This data describes a binding interaction between two proteins.

Residue-level contacts at the interface:
Residue K1092 in protein 2 is in contact with residue I236 in protein 1 (closest heavy-atom distance 3.3 Å).
Residue F476 in protein 2 interacts with residue S274 in protein 1 (closest heavy-atom distance 3.0 Å).
Residue T984 in protein 2 is in contact with residue N151 in protein 1 (closest heavy-atom distance 3.4 Å).
Residue L475 in protein 2 interacts with residue E277 in protein 1 (closest heavy-atom distance 2.7 Å).
Residue R73 in protein 2 interacts with residue S240 in protein 1 (closest heavy-atom distance 3.2 Å).
Residue T1009 in protein 2 contacts residue R119 in protein 1 (closest heavy-atom distance 3.1 Å).
Residue F1068 in protein 2 interacts with residue Q251 in protein 1 (closest heavy-atom distance 3.0 Å).
Residue V159 in protein 2 contacts residue A293 in protein 1 (closest heavy-atom distance 3.2 Å).
Residue T467 in protein 2 contacts residue E285 in protein 1 (closest heavy-atom distance 3.3 Å).
Residue R977 in protein 2 interacts with residue E147 in protein 1 (closest heavy-atom distance 3.0 Å).
Residue N1049 in protein 2 is in contact with residue A160 in protein 1 (closest heavy-atom distance 2.9 Å).
Residue F1017 in protein 2 interacts with residue L100 in protein 1 (closest heavy-atom distance 3.4 Å).
Residue F476 in protein 2 is in contact with residue E277 in protein 1 (closest heavy-atom distance 3.2 Å).
Residue G75 in protein 2 interacts with residue K162 in protein 1 (closest heavy-atom distance 3.0 Å).
Residue A1012 in protein 2 is in contact with residue K108 in protein 1 (closest heavy-atom distance 3.3 Å).
Residue H704 in protein 2 interacts with residue T167 in protein 1 (closest heavy-atom distance 3.1 Å).
Residue T1122 in protein 2 is in contact with residue N7 in protein 1 (closest heavy-atom distance 3.1 Å).
Residue R73 in protein 2 contacts residue E253 in protein 1 (closest heavy-atom distance 3.0 Å).
Residue R472 in protein 2 interacts with residue E285 in protein 1 (closest heavy-atom distance 2.7 Å).
Residue L1067 in protein 2 is in contact with residue L244 in protein 1 (closest heavy-atom distance 3.4 Å).
Residue T529 in protein 2 is in contact with residue W271 in protein 1 (closest heavy-atom distance 3.4 Å).
Residue E1094 in protein 2 interacts with residue R135 in protein 1 (closest heavy-atom distance 2.8 Å).
Residue K1092 in protein 2 contacts residue A234 in protein 1 (closest heavy-atom distance 2.9 Å).
Residue T1028 in protein 2 is in contact with residue L98 in protein 1 (closest heavy-atom distance 3.0 Å).
Residue D1046 in protein 2 interacts with residue L161 in protein 1 (closest heavy-atom distance 3.4 Å).
Residue A56 in protein 2 interacts with residue R267 in protein 1 (closest heavy-atom distance 3.4 Å).
Residue Q1045 in protein 2 contacts residue G46 in protein 1 (closest heavy-atom distance 2.9 Å).
Residue N1049 in protein 2 contacts residue E159 in protein 1 (closest heavy-atom distance 3.4 Å).
Residue Q1045 in protein 2 is in contact with residue V48 in protein 1 (closest heavy-atom distance 3.2 Å).
Residue E1031 in protein 2 contacts residue K56 in protein 1 (closest heavy-atom distance 3.4 Å).
Residue A1105 in protein 2 interacts with residue T134 in protein 1 (closest heavy-atom distance 3.2 Å).
Residue K1079 in protein 2 contacts residue E272 in protein 1 (closest heavy-atom distance 3.1 Å).
Residue G1008 in protein 2 contacts residue A157 in protein 1 (closest heavy-atom distance 3.0 Å).
Residue Q232 in protein 2 contacts residue E285 in protein 1 (closest heavy-atom distance 3.3 Å).
Residue F1103 in protein 2 is in contact with residue H132 in protein 1 (closest heavy-atom distance 3.3 Å).
Residue E1075 in protein 2 contacts residue Y5 in protein 1 (closest heavy-atom distance 2.8 Å).
Residue R1082 in protein 2 contacts residue Q269 in protein 1 (closest heavy-atom distance 3.0 Å).
Residue H704 in protein 2 is in contact with residue F188 in protein 1 (closest heavy-atom distance 3.3 Å).
Residue H478 in protein 2 interacts with residue S274 in protein 1 (closest heavy-atom distance 3.4 Å).
Residue A53 in protein 2 contacts residue R267 in protein 1 (closest heavy-atom distance 3.4 Å).
Residue R73 in protein 2 contacts residue K178 in protein 1 (closest heavy-atom distance 3.4 Å).
Residue T469 in protein 2 is in contact with residue E285 in protein 1 (closest heavy-atom distance 3.3 Å).
Residue R147 in protein 2 interacts with residue E282 in protein 1 (closest heavy-atom distance 2.6 Å).
Residue N1049 in protein 2 contacts residue A157 in protein 1 (closest heavy-atom distance 3.2 Å).
Residue P234 in protein 2 interacts with residue Q278 in protein 1 (closest heavy-atom distance 3.4 Å).
Residue N1049 in protein 2 interacts with residue F158 in protein 1 (closest heavy-atom distance 3.2 Å).
Residue F1088 in protein 2 is in contact with residue V241 in protein 1 (closest heavy-atom distance 3.3 Å).
Residue R977 in protein 2 interacts with residue T152 in protein 1 (closest heavy-atom distance 3.2 Å).
Residue E1094 in protein 2 interacts with residue K14 in protein 1 (closest heavy-atom distance 3.0 Å).
Residue H1038 in protein 2 contacts residue L49 in protein 1 (closest heavy-atom distance 2.8 Å).
Residue N1049 in protein 2 contacts residue L161 in protein 1 (closest heavy-atom distance 2.6 Å).
Residue L474 in protein 2 contacts residue E277 in protein 1 (closest heavy-atom distance 3.4 Å).
Residue Y708 in protein 2 contacts residue A165 in protein 1 (closest heavy-atom distance 3.4 Å).
Residue P700 in protein 2 contacts residue E189 in protein 1 (closest heavy-atom distance 2.9 Å).
Residue R73 in protein 2 is in contact with residue G239 in protein 1 (closest heavy-atom distance 3.4 Å).
Residue F1076 in protein 2 is in contact with residue F245 in protein 1 (closest heavy-atom distance 3.4 Å).
Residue L150 in protein 2 contacts residue K289 in protein 1 (closest heavy-atom distance 2.7 Å).
Residue G1078 in protein 2 is in contact with residue E272 in protein 1 (closest heavy-atom distance 3.1 Å).
Residue Y972 in protein 2 interacts with residue L244 in protein 1 (closest heavy-atom distance 2.8 Å).
Residue K1079 in protein 2 is in contact with residue Q269 in protein 1 (closest heavy-atom distance 3.2 Å).

Sequence of protein 1:
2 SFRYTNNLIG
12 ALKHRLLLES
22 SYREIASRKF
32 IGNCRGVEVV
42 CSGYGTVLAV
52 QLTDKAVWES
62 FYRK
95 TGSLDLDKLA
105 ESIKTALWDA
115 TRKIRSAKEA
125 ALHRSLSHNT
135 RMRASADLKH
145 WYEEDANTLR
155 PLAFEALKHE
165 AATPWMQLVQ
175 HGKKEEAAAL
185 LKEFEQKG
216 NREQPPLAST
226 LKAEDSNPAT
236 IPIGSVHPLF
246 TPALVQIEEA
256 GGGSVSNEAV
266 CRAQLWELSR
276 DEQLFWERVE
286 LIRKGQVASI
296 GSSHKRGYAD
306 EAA

Sequence of protein 2:
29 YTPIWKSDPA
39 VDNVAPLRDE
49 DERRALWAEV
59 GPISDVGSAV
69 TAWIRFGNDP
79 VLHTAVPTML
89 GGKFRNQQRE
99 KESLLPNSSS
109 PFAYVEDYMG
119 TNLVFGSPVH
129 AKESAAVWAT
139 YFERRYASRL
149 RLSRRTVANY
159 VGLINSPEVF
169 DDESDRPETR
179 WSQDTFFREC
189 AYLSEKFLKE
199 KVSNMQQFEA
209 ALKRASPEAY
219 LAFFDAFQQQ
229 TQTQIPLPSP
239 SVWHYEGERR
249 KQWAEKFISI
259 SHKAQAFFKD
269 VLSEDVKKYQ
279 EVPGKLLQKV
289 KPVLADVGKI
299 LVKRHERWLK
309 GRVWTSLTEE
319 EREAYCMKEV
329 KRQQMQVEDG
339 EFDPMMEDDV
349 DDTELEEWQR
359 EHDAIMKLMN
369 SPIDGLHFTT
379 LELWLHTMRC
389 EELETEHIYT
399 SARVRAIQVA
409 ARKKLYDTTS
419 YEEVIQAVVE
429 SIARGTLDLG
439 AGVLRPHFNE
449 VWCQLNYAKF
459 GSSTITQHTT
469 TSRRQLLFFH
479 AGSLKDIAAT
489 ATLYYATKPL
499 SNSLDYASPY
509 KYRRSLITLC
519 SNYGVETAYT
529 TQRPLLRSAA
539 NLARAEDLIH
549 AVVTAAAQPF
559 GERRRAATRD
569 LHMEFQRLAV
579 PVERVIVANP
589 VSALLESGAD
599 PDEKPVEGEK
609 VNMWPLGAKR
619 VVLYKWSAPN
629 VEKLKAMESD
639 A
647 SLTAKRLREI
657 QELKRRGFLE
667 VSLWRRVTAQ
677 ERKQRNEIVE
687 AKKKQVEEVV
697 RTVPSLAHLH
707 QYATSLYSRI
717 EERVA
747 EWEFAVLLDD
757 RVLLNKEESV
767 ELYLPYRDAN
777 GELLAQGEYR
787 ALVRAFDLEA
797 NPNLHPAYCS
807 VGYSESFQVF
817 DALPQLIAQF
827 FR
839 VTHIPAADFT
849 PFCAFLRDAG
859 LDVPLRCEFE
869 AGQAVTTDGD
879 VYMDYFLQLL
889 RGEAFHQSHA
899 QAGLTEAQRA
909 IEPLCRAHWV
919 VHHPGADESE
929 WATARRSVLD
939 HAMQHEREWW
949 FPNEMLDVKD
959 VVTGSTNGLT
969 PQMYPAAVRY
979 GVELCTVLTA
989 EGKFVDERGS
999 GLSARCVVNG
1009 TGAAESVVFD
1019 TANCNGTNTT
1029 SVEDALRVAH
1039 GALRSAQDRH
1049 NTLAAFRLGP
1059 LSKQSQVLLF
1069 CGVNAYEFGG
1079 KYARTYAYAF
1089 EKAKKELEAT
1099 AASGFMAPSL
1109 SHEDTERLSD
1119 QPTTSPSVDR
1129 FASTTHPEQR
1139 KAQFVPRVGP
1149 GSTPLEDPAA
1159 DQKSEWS